Residue-level contacts at the interface:
Residue S35 in the second protein interacts with residue W3 in the first protein (closest heavy-atom distance 3.6 Å).
Residue P110 in the second protein contacts residue T6 in the first protein (closest heavy-atom distance 3.5 Å).
Residue T31 in the second protein interacts with residue T6 in the first protein (closest heavy-atom distance 3.3 Å).
Residue N59 in the second protein contacts residue W3 in the first protein (closest heavy-atom distance 3.9 Å).
Residue I52 in the second protein interacts with residue W2 in the first protein (closest heavy-atom distance 3.7 Å).
Residue E99 in the second protein interacts with residue W3 in the first protein (closest heavy-atom distance 4.9 Å).
Residue F114 in the second protein contacts residue W3 in the first protein (closest heavy-atom distance 4.1 Å).
Residue E99 in the second protein interacts with residue T6 in the first protein (closest heavy-atom distance 2.6 Å).
Residue L55 in the second protein contacts residue W8 in the first protein (closest heavy-atom distance 4.8 Å).
Residue G112 in the second protein contacts residue W3 in the first protein (closest heavy-atom distance 4.5 Å).
Residue L55 in the second protein interacts with residue L9 in the first protein (closest heavy-atom distance 4.2 Å).
Residue Y32 in the second protein contacts residue T6 in the first protein (closest heavy-atom distance 4.0 Å).
Residue K109 in the second protein contacts residue N7 in the first protein (closest heavy-atom distance 3.0 Å).
Residue L54 in the second protein contacts residue L9 in the first protein (closest heavy-atom distance 4.5 Å).
Residue S35 in the second protein interacts with residue W2 in the first protein (closest heavy-atom distance 5.0 Å).
Residue P110 in the second protein contacts residue N7 in the first protein (closest heavy-atom distance 3.5 Å).
Residue G108 in the second protein interacts with residue W10 in the first protein (closest heavy-atom distance 3.5 Å).
Residue I52 in the second protein contacts residue L9 in the first protein (closest heavy-atom distance 4.0 Å).
Residue Y32 in the second protein interacts with residue W10 in the first protein (closest heavy-atom distance 4.6 Å).
Residue T58 in the second protein is in contact with residue W2 in the first protein (closest heavy-atom distance 3.8 Å).
Residue A33 in the second protein contacts residue W2 in the first protein (closest heavy-atom distance 4.2 Å).
Residue W47 in the second protein contacts residue W3 in the first protein (closest heavy-atom distance 3.4 Å).
Residue G50 in the second protein is in contact with residue W2 in the first protein (closest heavy-atom distance 3.6 Å).
Residue K109 in the second protein contacts residue W10 in the first protein (closest heavy-atom distance 3.5 Å).
Residue I57 in the second protein interacts with residue W2 in the first protein (closest heavy-atom distance 3.7 Å).
Residue T31 in the second protein contacts residue L9 in the first protein (closest heavy-atom distance 4.5 Å).
Residue A33 in the second protein interacts with residue W3 in the first protein (closest heavy-atom distance 5.0 Å).
Residue I52 in the second protein contacts residue T6 in the first protein (closest heavy-atom distance 3.9 Å).
Residue L107 in the second protein interacts with residue W10 in the first protein (closest heavy-atom distance 3.8 Å).
Residue L55 in the second protein contacts residue I5 in the first protein (closest heavy-atom distance 3.5 Å).
Residue I52 in the second protein interacts with residue I5 in the first protein (closest heavy-atom distance 3.7 Å).
Residue N59 in the second protein contacts residue W2 in the first protein (closest heavy-atom distance 3.3 Å).
Residue A33 in the second protein is in contact with residue T6 in the first protein (closest heavy-atom distance 3.7 Å).
Residue I57 in the second protein contacts residue I5 in the first protein (closest heavy-atom distance 4.8 Å).
Residue V51 in the second protein is in contact with residue W2 in the first protein (closest heavy-atom distance 3.7 Å).
Residue P110 in the second protein contacts residue W10 in the first protein (closest heavy-atom distance 3.7 Å).

Sequence of the first protein:
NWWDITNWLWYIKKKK

These two protein chains interact to form a complex.

Sequence of the second protein:
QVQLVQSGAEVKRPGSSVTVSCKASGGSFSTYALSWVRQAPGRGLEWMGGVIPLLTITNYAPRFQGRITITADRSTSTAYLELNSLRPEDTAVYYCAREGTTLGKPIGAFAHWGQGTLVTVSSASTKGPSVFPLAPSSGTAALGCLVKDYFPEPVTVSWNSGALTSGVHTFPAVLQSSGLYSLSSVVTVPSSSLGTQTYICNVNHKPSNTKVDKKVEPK